This data describes a binding interaction between two proteins.

Contacts between the two chains:
Residue N151 in protein 2 is in contact with residue Y89 in protein 1 (closest heavy-atom distance 4.5 Å).
Residue Y154 in protein 2 contacts residue K92 in protein 1 (closest heavy-atom distance 3.8 Å).
Residue K152 in protein 2 contacts residue K92 in protein 1 (closest heavy-atom distance 4.4 Å).
Residue Y116 in protein 2 interacts with residue K93 in protein 1 (closest heavy-atom distance 4.7 Å).
Residue N151 in protein 2 is in contact with residue A90 in protein 1 (closest heavy-atom distance 3.6 Å).
Residue K152 in protein 2 is in contact with residue A90 in protein 1 (closest heavy-atom distance 3.5 Å).
Residue Y150 in protein 2 interacts with residue A90 in protein 1 (closest heavy-atom distance 4.0 Å).

Sequence of protein 2:
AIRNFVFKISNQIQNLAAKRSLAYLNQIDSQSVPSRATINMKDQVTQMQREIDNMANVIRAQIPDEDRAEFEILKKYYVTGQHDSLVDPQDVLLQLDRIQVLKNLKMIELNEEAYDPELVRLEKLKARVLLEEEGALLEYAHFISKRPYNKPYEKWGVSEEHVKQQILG

Sequence of protein 1:
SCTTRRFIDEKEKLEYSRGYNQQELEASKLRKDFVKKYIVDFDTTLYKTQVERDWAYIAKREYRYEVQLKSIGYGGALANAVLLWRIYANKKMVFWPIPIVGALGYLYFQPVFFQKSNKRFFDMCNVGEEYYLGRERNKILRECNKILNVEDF